Sequence of protein 1:
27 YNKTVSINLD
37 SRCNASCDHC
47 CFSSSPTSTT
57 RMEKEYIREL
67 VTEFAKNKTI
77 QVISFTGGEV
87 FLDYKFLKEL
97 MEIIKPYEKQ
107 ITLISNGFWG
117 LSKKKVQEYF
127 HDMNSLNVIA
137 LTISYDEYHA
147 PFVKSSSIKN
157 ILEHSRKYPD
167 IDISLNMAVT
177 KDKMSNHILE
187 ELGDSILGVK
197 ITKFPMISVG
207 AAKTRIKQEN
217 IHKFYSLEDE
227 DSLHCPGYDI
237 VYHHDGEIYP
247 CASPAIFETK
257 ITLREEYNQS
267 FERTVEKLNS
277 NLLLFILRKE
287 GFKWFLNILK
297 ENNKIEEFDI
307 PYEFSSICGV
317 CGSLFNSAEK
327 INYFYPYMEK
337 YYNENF

These two protein chains interact to form a complex.

Contacts between the two chains:
Residue T108 in protein 1 is in contact with residue G8 in protein 2 (closest heavy-atom distance 2.7 Å).
Residue P250 in protein 1 is in contact with residue W5 in protein 2 (closest heavy-atom distance 3.4 Å).
Residue Y234 in protein 1 is in contact with residue N3 in protein 2 (closest heavy-atom distance 4.3 Å).
Residue A248 in protein 1 contacts residue N3 in protein 2 (closest heavy-atom distance 2.8 Å).
Residue A248 in protein 1 interacts with residue I6 in protein 2 (closest heavy-atom distance 3.1 Å).
Residue I203 in protein 1 is in contact with residue W5 in protein 2 (closest heavy-atom distance 3.4 Å).
Residue T138 in protein 1 contacts residue G8 in protein 2 (closest heavy-atom distance 3.2 Å).
Residue T30 in protein 1 interacts with residue R4 in protein 2 (closest heavy-atom distance 4.2 Å).
Residue P232 in protein 1 interacts with residue E2 in protein 2 (closest heavy-atom distance 3.6 Å).
Residue I313 in protein 1 interacts with residue E2 in protein 2 (closest heavy-atom distance 4.5 Å).
Residue S32 in protein 1 is in contact with residue R4 in protein 2 (closest heavy-atom distance 4.7 Å).
Residue A248 in protein 1 contacts residue R4 in protein 2 (closest heavy-atom distance 4.0 Å).
Residue T108 in protein 1 contacts residue S9 in protein 2 (closest heavy-atom distance 4.5 Å).
Residue P250 in protein 1 contacts residue I6 in protein 2 (closest heavy-atom distance 4.0 Å).
Residue S80 in protein 1 contacts residue G8 in protein 2 (closest heavy-atom distance 4.2 Å).
Residue I169 in protein 1 contacts residue H11 in protein 2 (closest heavy-atom distance 3.1 Å).
Residue T82 in protein 1 is in contact with residue L7 in protein 2 (closest heavy-atom distance 3.7 Å).
Residue T138 in protein 1 contacts residue S9 in protein 2 (closest heavy-atom distance 3.7 Å).
Residue A248 in protein 1 is in contact with residue E2 in protein 2 (closest heavy-atom distance 4.0 Å).
Residue C47 in protein 1 interacts with residue I6 in protein 2 (closest heavy-atom distance 4.3 Å).
Residue A136 in protein 1 interacts with residue G8 in protein 2 (closest heavy-atom distance 4.4 Å).
Residue A248 in protein 1 is in contact with residue L7 in protein 2 (closest heavy-atom distance 3.6 Å).
Residue S80 in protein 1 is in contact with residue L7 in protein 2 (closest heavy-atom distance 4.2 Å).
Residue D168 in protein 1 is in contact with residue S9 in protein 2 (closest heavy-atom distance 4.6 Å).
Residue T108 in protein 1 contacts residue R4 in protein 2 (closest heavy-atom distance 3.8 Å).
Residue F253 in protein 1 contacts residue I6 in protein 2 (closest heavy-atom distance 3.7 Å).
Residue A136 in protein 1 is in contact with residue S9 in protein 2 (closest heavy-atom distance 3.5 Å).
Residue I110 in protein 1 contacts residue W5 in protein 2 (closest heavy-atom distance 4.3 Å).
Residue S312 in protein 1 contacts residue W5 in protein 2 (closest heavy-atom distance 4.2 Å).
Residue D168 in protein 1 interacts with residue G10 in protein 2 (closest heavy-atom distance 3.3 Å).
Residue A136 in protein 1 interacts with residue G10 in protein 2 (closest heavy-atom distance 3.6 Å).
Residue T138 in protein 1 is in contact with residue L7 in protein 2 (closest heavy-atom distance 4.1 Å).
Residue S80 in protein 1 is in contact with residue R4 in protein 2 (closest heavy-atom distance 3.0 Å).
Residue I110 in protein 1 is in contact with residue I6 in protein 2 (closest heavy-atom distance 3.3 Å).
Residue S170 in protein 1 is in contact with residue H11 in protein 2 (closest heavy-atom distance 3.3 Å).
Residue S170 in protein 1 is in contact with residue S9 in protein 2 (closest heavy-atom distance 4.1 Å).
Residue S32 in protein 1 interacts with residue L7 in protein 2 (closest heavy-atom distance 3.2 Å).
Residue T82 in protein 1 is in contact with residue I6 in protein 2 (closest heavy-atom distance 2.6 Å).
Residue C314 in protein 1 contacts residue E2 in protein 2 (closest heavy-atom distance 3.6 Å).
Residue F200 in protein 1 interacts with residue W5 in protein 2 (closest heavy-atom distance 3.2 Å).
Residue G233 in protein 1 interacts with residue N3 in protein 2 (closest heavy-atom distance 3.0 Å).
Residue I110 in protein 1 contacts residue L7 in protein 2 (closest heavy-atom distance 4.0 Å).
Residue A248 in protein 1 interacts with residue W5 in protein 2 (closest heavy-atom distance 3.5 Å).
Residue N172 in protein 1 is in contact with residue W5 in protein 2 (closest heavy-atom distance 3.9 Å).
Residue S249 in protein 1 interacts with residue E2 in protein 2 (closest heavy-atom distance 3.4 Å).
Residue P232 in protein 1 contacts residue N3 in protein 2 (closest heavy-atom distance 3.8 Å).
Residue P232 in protein 1 interacts with residue K1 in protein 2 (closest heavy-atom distance 3.7 Å).
Residue S249 in protein 1 contacts residue W5 in protein 2 (closest heavy-atom distance 4.0 Å).
Residue P201 in protein 1 is in contact with residue W5 in protein 2 (closest heavy-atom distance 3.4 Å).
Residue I110 in protein 1 contacts residue G8 in protein 2 (closest heavy-atom distance 3.7 Å).
Residue D168 in protein 1 interacts with residue H11 in protein 2 (closest heavy-atom distance 2.8 Å).
Residue K196 in protein 1 contacts residue H11 in protein 2 (closest heavy-atom distance 3.2 Å).
Residue N34 in protein 1 is in contact with residue I6 in protein 2 (closest heavy-atom distance 4.2 Å).
Residue F48 in protein 1 is in contact with residue I6 in protein 2 (closest heavy-atom distance 3.6 Å).
Residue D235 in protein 1 interacts with residue R4 in protein 2 (closest heavy-atom distance 3.2 Å).
Residue D235 in protein 1 is in contact with residue N3 in protein 2 (closest heavy-atom distance 3.8 Å).
Residue C247 in protein 1 contacts residue N3 in protein 2 (closest heavy-atom distance 3.9 Å).
Residue L109 in protein 1 interacts with residue G8 in protein 2 (closest heavy-atom distance 3.6 Å).
Residue C314 in protein 1 interacts with residue W5 in protein 2 (closest heavy-atom distance 4.7 Å).
Residue S249 in protein 1 is in contact with residue N3 in protein 2 (closest heavy-atom distance 4.2 Å).

Sequence of protein 2:
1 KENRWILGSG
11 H